Sequence of chain B:
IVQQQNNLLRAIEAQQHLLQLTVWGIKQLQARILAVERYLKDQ

Contacts between the two chains:
Residue L42 in chain A interacts with residue L42 in chain B (closest heavy-atom distance 3.8 Å).
Residue V38 in chain A contacts residue I35 in chain B (closest heavy-atom distance 3.8 Å).
Residue L31 in chain A is in contact with residue I28 in chain B (closest heavy-atom distance 3.7 Å).
Residue L20 in chain A is in contact with residue Q18 in chain B (closest heavy-atom distance 4.6 Å).
Residue Y41 in chain A interacts with residue L42 in chain B (closest heavy-atom distance 4.0 Å).
Residue I3 in chain A interacts with residue Q7 in chain B (closest heavy-atom distance 3.2 Å).
Residue G27 in chain A contacts residue I28 in chain B (closest heavy-atom distance 4.6 Å).
Residue L10 in chain A interacts with residue Q7 in chain B (closest heavy-atom distance 4.8 Å).
Residue L10 in chain A is in contact with residue I14 in chain B (closest heavy-atom distance 3.6 Å).
Residue R34 in chain A contacts residue I35 in chain B (closest heavy-atom distance 4.0 Å).
Residue T24 in chain A contacts residue V25 in chain B (closest heavy-atom distance 4.2 Å).
Residue Q17 in chain A is in contact with residue Q18 in chain B (closest heavy-atom distance 3.2 Å).
Residue A13 in chain A is in contact with residue I14 in chain B (closest heavy-atom distance 4.3 Å).
Residue V38 in chain A is in contact with residue V38 in chain B (closest heavy-atom distance 3.9 Å).
Residue L31 in chain A is in contact with residue L31 in chain B (closest heavy-atom distance 3.8 Å).
Residue I28 in chain A is in contact with residue I28 in chain B (closest heavy-atom distance 4.0 Å).
Residue Q17 in chain A interacts with residue Q17 in chain B (closest heavy-atom distance 3.7 Å).
Residue R34 in chain A is in contact with residue Q32 in chain B (closest heavy-atom distance 2.9 Å).
Residue I3 in chain A interacts with residue I3 in chain B (closest heavy-atom distance 4.1 Å).
Residue V38 in chain A interacts with residue E39 in chain B (closest heavy-atom distance 4.0 Å).
Residue L31 in chain A is in contact with residue Q32 in chain B (closest heavy-atom distance 3.7 Å).
Residue I35 in chain A is in contact with residue I35 in chain B (closest heavy-atom distance 4.0 Å).
Residue R34 in chain A contacts residue E39 in chain B (closest heavy-atom distance 2.6 Å).
Residue L31 in chain A is in contact with residue I35 in chain B (closest heavy-atom distance 4.0 Å).
Residue T24 in chain A contacts residue T24 in chain B (closest heavy-atom distance 4.1 Å).
Residue V38 in chain A interacts with residue L42 in chain B (closest heavy-atom distance 3.9 Å).
Residue L10 in chain A contacts residue L11 in chain B (closest heavy-atom distance 4.2 Å).
Residue T24 in chain A is in contact with residue L21 in chain B (closest heavy-atom distance 4.7 Å).
Residue Q17 in chain A contacts residue I14 in chain B (closest heavy-atom distance 3.1 Å).
Residue L20 in chain A interacts with residue L21 in chain B (closest heavy-atom distance 4.1 Å).
Residue R34 in chain A contacts residue L36 in chain B (closest heavy-atom distance 4.4 Å).
Residue T24 in chain A interacts with residue I28 in chain B (closest heavy-atom distance 3.6 Å).
Residue Q7 in chain A interacts with residue Q7 in chain B (closest heavy-atom distance 3.5 Å).
Residue I14 in chain A interacts with residue I14 in chain B (closest heavy-atom distance 3.7 Å).
Residue I3 in chain A is in contact with residue V4 in chain B (closest heavy-atom distance 4.7 Å).
Residue L10 in chain A is in contact with residue L10 in chain B (closest heavy-atom distance 4.4 Å).
Residue Q6 in chain A interacts with residue Q7 in chain B (closest heavy-atom distance 3.2 Å).
Residue L21 in chain A interacts with residue L21 in chain B (closest heavy-atom distance 3.7 Å).
Residue Q17 in chain A contacts residue L21 in chain B (closest heavy-atom distance 3.9 Å).

Sequence of chain A:
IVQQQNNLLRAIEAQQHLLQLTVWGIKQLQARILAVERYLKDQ

The following describes two proteins that form a bound complex.